These two protein chains interact to form a complex.

Interface contacts:
Residue P159 in protein 2 contacts residue R26 in protein 1 (closest heavy-atom distance 3.8 Å).
Residue Q61 in protein 2 interacts with residue W28 in protein 1 (closest heavy-atom distance 3.6 Å).
Residue P159 in protein 2 interacts with residue T43 in protein 1 (closest heavy-atom distance 4.3 Å).
Residue W233 in protein 2 interacts with residue D17 in protein 1 (closest heavy-atom distance 4.7 Å).
Residue E161 in protein 2 contacts residue Q11 in protein 1 (closest heavy-atom distance 3.4 Å).
Residue V58 in protein 2 contacts residue W28 in protein 1 (closest heavy-atom distance 4.4 Å).
Residue E161 in protein 2 interacts with residue R26 in protein 1 (closest heavy-atom distance 4.0 Å).
Residue E161 in protein 2 interacts with residue L7 in protein 1 (closest heavy-atom distance 4.3 Å).
Residue P159 in protein 2 contacts residue P45 in protein 1 (closest heavy-atom distance 4.9 Å).
Residue F165 in protein 2 contacts residue L7 in protein 1 (closest heavy-atom distance 4.0 Å).
Residue N137 in protein 2 interacts with residue Y4 in protein 1 (closest heavy-atom distance 3.9 Å).
Residue V140 in protein 2 is in contact with residue G2 in protein 1 (closest heavy-atom distance 3.8 Å).
Residue E161 in protein 2 contacts residue L22 in protein 1 (closest heavy-atom distance 3.8 Å).
Residue E161 in protein 2 contacts residue T43 in protein 1 (closest heavy-atom distance 4.6 Å).
Residue K70 in protein 2 interacts with residue F21 in protein 1 (closest heavy-atom distance 4.5 Å).
Residue A141 in protein 2 interacts with residue G2 in protein 1 (closest heavy-atom distance 4.5 Å).
Residue N137 in protein 2 is in contact with residue G2 in protein 1 (closest heavy-atom distance 3.5 Å).
Residue I160 in protein 2 is in contact with residue R26 in protein 1 (closest heavy-atom distance 4.2 Å).
Residue P72 in protein 2 interacts with residue D17 in protein 1 (closest heavy-atom distance 4.4 Å).
Residue P72 in protein 2 is in contact with residue F21 in protein 1 (closest heavy-atom distance 4.4 Å).
Residue L65 in protein 2 contacts residue W28 in protein 1 (closest heavy-atom distance 4.1 Å).
Residue V58 in protein 2 interacts with residue E29 in protein 1 (closest heavy-atom distance 3.7 Å).
Residue E144 in protein 2 interacts with residue G2 in protein 1 (closest heavy-atom distance 3.7 Å).
Residue E161 in protein 2 contacts residue L10 in protein 1 (closest heavy-atom distance 4.4 Å).
Residue R57 in protein 2 contacts residue Q32 in protein 1 (closest heavy-atom distance 4.5 Å).
Residue N137 in protein 2 contacts residue A3 in protein 1 (closest heavy-atom distance 3.7 Å).
Residue T74 in protein 2 contacts residue V18 in protein 1 (closest heavy-atom distance 3.5 Å).
Residue P159 in protein 2 is in contact with residue R41 in protein 1 (closest heavy-atom distance 4.3 Å).
Residue L136 in protein 2 interacts with residue A3 in protein 1 (closest heavy-atom distance 4.4 Å).
Residue N137 in protein 2 interacts with residue R49 in protein 1 (closest heavy-atom distance 4.8 Å).
Residue P159 in protein 2 is in contact with residue P42 in protein 1 (closest heavy-atom distance 4.1 Å).
Residue L169 in protein 2 interacts with residue Y6 in protein 1 (closest heavy-atom distance 4.6 Å).
Residue P72 in protein 2 is in contact with residue V18 in protein 1 (closest heavy-atom distance 4.2 Å).
Residue D158 in protein 2 is in contact with residue R41 in protein 1 (closest heavy-atom distance 3.8 Å).
Residue L162 in protein 2 is in contact with residue P45 in protein 1 (closest heavy-atom distance 3.8 Å).
Residue L69 in protein 2 interacts with residue F21 in protein 1 (closest heavy-atom distance 4.9 Å).
Residue L65 in protein 2 interacts with residue V25 in protein 1 (closest heavy-atom distance 4.5 Å).
Residue E144 in protein 2 contacts residue Y6 in protein 1 (closest heavy-atom distance 3.2 Å).
Residue V71 in protein 2 is in contact with residue F21 in protein 1 (closest heavy-atom distance 3.4 Å).
Residue L162 in protein 2 contacts residue L7 in protein 1 (closest heavy-atom distance 3.7 Å).
Residue E54 in protein 2 is in contact with residue Q32 in protein 1 (closest heavy-atom distance 4.8 Å).
Residue I75 in protein 2 is in contact with residue L22 in protein 1 (closest heavy-atom distance 3.9 Å).
Residue V140 in protein 2 interacts with residue A3 in protein 1 (closest heavy-atom distance 3.8 Å).
Residue I75 in protein 2 interacts with residue V18 in protein 1 (closest heavy-atom distance 4.0 Å).
Residue V140 in protein 2 contacts residue Y6 in protein 1 (closest heavy-atom distance 3.9 Å).
Residue K62 in protein 2 contacts residue W28 in protein 1 (closest heavy-atom distance 4.7 Å).
Residue F165 in protein 2 interacts with residue Y6 in protein 1 (closest heavy-atom distance 3.9 Å).
Residue K62 in protein 2 is in contact with residue E29 in protein 1 (closest heavy-atom distance 3.8 Å).
Residue F165 in protein 2 interacts with residue A3 in protein 1 (closest heavy-atom distance 3.6 Å).
Residue V58 in protein 2 contacts residue Q32 in protein 1 (closest heavy-atom distance 3.9 Å).
Residue I75 in protein 2 is in contact with residue F21 in protein 1 (closest heavy-atom distance 3.5 Å).
Residue I160 in protein 2 contacts residue L22 in protein 1 (closest heavy-atom distance 4.5 Å).
Residue D158 in protein 2 interacts with residue R26 in protein 1 (closest heavy-atom distance 4.0 Å).

Sequence of protein 1:
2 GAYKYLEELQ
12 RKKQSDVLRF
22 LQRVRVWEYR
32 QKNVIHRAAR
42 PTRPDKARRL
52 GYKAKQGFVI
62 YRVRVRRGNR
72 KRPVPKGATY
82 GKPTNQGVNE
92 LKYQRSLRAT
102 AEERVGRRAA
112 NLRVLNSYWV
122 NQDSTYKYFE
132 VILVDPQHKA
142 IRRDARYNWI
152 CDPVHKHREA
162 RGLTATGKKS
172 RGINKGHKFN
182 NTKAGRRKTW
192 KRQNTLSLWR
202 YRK

Sequence of protein 2:
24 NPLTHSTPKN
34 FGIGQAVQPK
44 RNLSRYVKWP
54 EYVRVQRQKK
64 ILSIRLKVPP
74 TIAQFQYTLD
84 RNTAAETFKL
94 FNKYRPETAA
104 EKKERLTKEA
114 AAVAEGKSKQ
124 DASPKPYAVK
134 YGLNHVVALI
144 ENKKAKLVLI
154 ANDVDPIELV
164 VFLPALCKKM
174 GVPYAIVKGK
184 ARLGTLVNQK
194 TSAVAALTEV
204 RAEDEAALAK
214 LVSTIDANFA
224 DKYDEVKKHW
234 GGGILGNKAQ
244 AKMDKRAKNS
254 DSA